These two protein chains interact to form a complex.

Interface contacts:
Residue V284 in chain A interacts with residue F7 in chain B (closest heavy-atom distance 3.5 Å).
Residue Q282 in chain A interacts with residue F7 in chain B (closest heavy-atom distance 3.6 Å).
Residue G280 in chain A interacts with residue I10 in chain B (closest heavy-atom distance 3.3 Å).
Residue C285 in chain A is in contact with residue F7 in chain B (closest heavy-atom distance 5.0 Å).
Residue E281 in chain A interacts with residue P9 in chain B (closest heavy-atom distance 3.8 Å).
Residue T330 in chain A interacts with residue Y6 in chain B (closest heavy-atom distance 4.6 Å).
Residue Q287 in chain A interacts with residue Y4 in chain B (closest heavy-atom distance 3.2 Å).
Residue Q282 in chain A contacts residue I10 in chain B (closest heavy-atom distance 3.7 Å).
Residue Q282 in chain A interacts with residue L8 in chain B (closest heavy-atom distance 2.9 Å).
Residue E281 in chain A interacts with residue I10 in chain B (closest heavy-atom distance 3.0 Å).
Residue D333 in chain A contacts residue Y4 in chain B (closest heavy-atom distance 2.5 Å).
Residue V284 in chain A is in contact with residue P5 in chain B (closest heavy-atom distance 3.8 Å).
Residue C285 in chain A is in contact with residue L8 in chain B (closest heavy-atom distance 3.9 Å).
Residue F273 in chain A is in contact with residue F7 in chain B (closest heavy-atom distance 3.5 Å).
Residue V328 in chain A interacts with residue L8 in chain B (closest heavy-atom distance 3.6 Å).
Residue C285 in chain A interacts with residue Y4 in chain B (closest heavy-atom distance 3.6 Å).
Residue Q282 in chain A contacts residue P9 in chain B (closest heavy-atom distance 4.1 Å).
Residue P274 in chain A is in contact with residue F7 in chain B (closest heavy-atom distance 3.6 Å).
Residue C285 in chain A contacts residue Y6 in chain B (closest heavy-atom distance 2.9 Å).
Residue Q332 in chain A is in contact with residue Y4 in chain B (closest heavy-atom distance 4.5 Å).
Residue E281 in chain A is in contact with residue L8 in chain B (closest heavy-atom distance 4.5 Å).
Residue L283 in chain A interacts with residue F7 in chain B (closest heavy-atom distance 3.2 Å).
Residue C335 in chain A contacts residue Y6 in chain B (closest heavy-atom distance 4.4 Å).
Residue D333 in chain A is in contact with residue Y6 in chain B (closest heavy-atom distance 2.7 Å).
Residue W286 in chain A is in contact with residue Y4 in chain B (closest heavy-atom distance 3.6 Å).
Residue A329 in chain A contacts residue Y6 in chain B (closest heavy-atom distance 4.0 Å).
Residue F277 in chain A contacts residue F7 in chain B (closest heavy-atom distance 4.3 Å).
Residue L283 in chain A contacts residue P9 in chain B (closest heavy-atom distance 4.8 Å).
Residue L283 in chain A interacts with residue Y6 in chain B (closest heavy-atom distance 3.8 Å).
Residue K337 in chain A interacts with residue I10 in chain B (closest heavy-atom distance 4.3 Å).
Residue C285 in chain A interacts with residue P5 in chain B (closest heavy-atom distance 3.2 Å).
Residue L283 in chain A interacts with residue I10 in chain B (closest heavy-atom distance 3.6 Å).
Residue W286 in chain A is in contact with residue P5 in chain B (closest heavy-atom distance 3.5 Å).
Residue A329 in chain A interacts with residue L8 in chain B (closest heavy-atom distance 3.8 Å).
Residue F273 in chain A is in contact with residue P5 in chain B (closest heavy-atom distance 4.1 Å).
Residue L283 in chain A contacts residue L8 in chain B (closest heavy-atom distance 2.9 Å).
Residue C335 in chain A is in contact with residue L8 in chain B (closest heavy-atom distance 4.4 Å).
Residue V284 in chain A contacts residue Y6 in chain B (closest heavy-atom distance 3.6 Å).

Sequence of chain B:
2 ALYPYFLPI

Sequence of chain A:
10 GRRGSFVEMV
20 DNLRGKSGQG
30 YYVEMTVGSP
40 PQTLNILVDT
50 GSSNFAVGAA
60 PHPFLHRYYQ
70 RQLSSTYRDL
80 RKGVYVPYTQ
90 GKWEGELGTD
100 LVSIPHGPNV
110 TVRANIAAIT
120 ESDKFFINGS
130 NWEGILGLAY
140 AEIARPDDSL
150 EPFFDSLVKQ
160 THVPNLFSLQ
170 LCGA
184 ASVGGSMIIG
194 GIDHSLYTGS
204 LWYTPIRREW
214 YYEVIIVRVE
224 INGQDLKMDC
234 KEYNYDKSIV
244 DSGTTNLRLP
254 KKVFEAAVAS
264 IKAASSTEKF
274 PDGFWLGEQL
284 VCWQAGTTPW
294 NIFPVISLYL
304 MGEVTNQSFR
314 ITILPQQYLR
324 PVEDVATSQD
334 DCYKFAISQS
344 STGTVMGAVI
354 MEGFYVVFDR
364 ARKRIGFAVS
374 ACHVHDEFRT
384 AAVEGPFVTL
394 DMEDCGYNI